These two protein chains interact to form a complex.

Sequence of the first protein:
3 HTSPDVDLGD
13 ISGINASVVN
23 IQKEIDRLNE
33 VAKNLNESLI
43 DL

Sequence of the second protein:
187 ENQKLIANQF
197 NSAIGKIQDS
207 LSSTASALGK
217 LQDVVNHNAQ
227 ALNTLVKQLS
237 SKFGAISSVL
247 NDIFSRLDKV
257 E

Interface contacts:
Residue K202 in the second protein is in contact with residue V33 in the first protein (closest heavy-atom distance 3.7 Å).
Residue R252 in the second protein contacts residue S5 in the first protein (closest heavy-atom distance 4.7 Å).
Residue I203 in the second protein interacts with residue L37 in the first protein (closest heavy-atom distance 4.3 Å).
Residue K238 in the second protein contacts residue L10 in the first protein (closest heavy-atom distance 3.2 Å).
Residue H223 in the second protein contacts residue N17 in the first protein (closest heavy-atom distance 3.4 Å).
Residue A199 in the second protein is in contact with residue S40 in the first protein (closest heavy-atom distance 3.4 Å).
Residue A227 in the second protein contacts residue N17 in the first protein (closest heavy-atom distance 3.8 Å).
Residue K202 in the second protein contacts residue N36 in the first protein (closest heavy-atom distance 3.2 Å).
Residue V220 in the second protein interacts with residue V21 in the first protein (closest heavy-atom distance 3.4 Å).
Residue Q234 in the second protein contacts residue I16 in the first protein (closest heavy-atom distance 4.6 Å).
Residue L231 in the second protein interacts with residue I13 in the first protein (closest heavy-atom distance 4.0 Å).
Residue N224 in the second protein interacts with residue S19 in the first protein (closest heavy-atom distance 2.9 Å).
Residue S206 in the second protein interacts with residue L30 in the first protein (closest heavy-atom distance 3.3 Å).
Residue K216 in the second protein interacts with residue V21 in the first protein (closest heavy-atom distance 4.2 Å).
Residue I192 in the second protein contacts residue L44 in the first protein (closest heavy-atom distance 4.4 Å).
Residue D205 in the second protein interacts with residue R29 in the first protein (closest heavy-atom distance 2.9 Å).
Residue K202 in the second protein interacts with residue E39 in the first protein (closest heavy-atom distance 4.2 Å).
Residue T210 in the second protein contacts residue L30 in the first protein (closest heavy-atom distance 3.5 Å).
Residue L231 in the second protein is in contact with residue I16 in the first protein (closest heavy-atom distance 4.8 Å).
Residue Q195 in the second protein interacts with residue S40 in the first protein (closest heavy-atom distance 3.1 Å).
Residue H223 in the second protein interacts with residue A18 in the first protein (closest heavy-atom distance 4.7 Å).
Residue N224 in the second protein interacts with residue A18 in the first protein (closest heavy-atom distance 3.3 Å).
Residue N188 in the second protein interacts with residue L44 in the first protein (closest heavy-atom distance 3.5 Å).
Residue S209 in the second protein contacts residue E26 in the first protein (closest heavy-atom distance 3.1 Å).
Residue K202 in the second protein contacts residue S40 in the first protein (closest heavy-atom distance 3.7 Å).
Residue V220 in the second protein contacts residue V20 in the first protein (closest heavy-atom distance 4.1 Å).
Residue L191 in the second protein contacts residue D43 in the first protein (closest heavy-atom distance 3.6 Å).
Residue V220 in the second protein contacts residue S19 in the first protein (closest heavy-atom distance 3.7 Å).
Residue K216 in the second protein is in contact with residue I23 in the first protein (closest heavy-atom distance 3.6 Å).
Residue K238 in the second protein interacts with residue D12 in the first protein (closest heavy-atom distance 3.1 Å).
Residue D205 in the second protein interacts with residue V33 in the first protein (closest heavy-atom distance 4.8 Å).
Residue K202 in the second protein contacts residue L37 in the first protein (closest heavy-atom distance 3.6 Å).
Residue S209 in the second protein contacts residue L30 in the first protein (closest heavy-atom distance 4.1 Å).
Residue Q234 in the second protein is in contact with residue I13 in the first protein (closest heavy-atom distance 3.0 Å).
Residue A199 in the second protein interacts with residue L37 in the first protein (closest heavy-atom distance 4.2 Å).
Residue L191 in the second protein interacts with residue L44 in the first protein (closest heavy-atom distance 4.3 Å).
Residue K216 in the second protein contacts residue N22 in the first protein (closest heavy-atom distance 3.9 Å).
Residue H223 in the second protein contacts residue S19 in the first protein (closest heavy-atom distance 2.2 Å).
Residue A213 in the second protein is in contact with residue E26 in the first protein (closest heavy-atom distance 3.9 Å).
Residue Q195 in the second protein interacts with residue L41 in the first protein (closest heavy-atom distance 3.6 Å).
Residue Q234 in the second protein contacts residue S14 in the first protein (closest heavy-atom distance 3.4 Å).
Residue L217 in the second protein interacts with residue I23 in the first protein (closest heavy-atom distance 4.0 Å).
Residue L217 in the second protein contacts residue V21 in the first protein (closest heavy-atom distance 3.7 Å).
Residue I242 in the second protein contacts residue L10 in the first protein (closest heavy-atom distance 3.6 Å).
Residue S206 in the second protein interacts with residue V33 in the first protein (closest heavy-atom distance 4.0 Å).
Residue K238 in the second protein interacts with residue I13 in the first protein (closest heavy-atom distance 3.0 Å).
Residue S209 in the second protein is in contact with residue R29 in the first protein (closest heavy-atom distance 3.3 Å).
Residue S212 in the second protein contacts residue E26 in the first protein (closest heavy-atom distance 2.6 Å).
Residue N224 in the second protein interacts with residue N17 in the first protein (closest heavy-atom distance 4.9 Å).
Residue T230 in the second protein is in contact with residue I16 in the first protein (closest heavy-atom distance 3.5 Å).
Residue K216 in the second protein is in contact with residue E26 in the first protein (closest heavy-atom distance 4.0 Å).
Residue A227 in the second protein contacts residue I16 in the first protein (closest heavy-atom distance 4.7 Å).
Residue K238 in the second protein is in contact with residue G11 in the first protein (closest heavy-atom distance 3.0 Å).
Residue L191 in the second protein contacts residue I42 in the first protein (closest heavy-atom distance 4.7 Å).
Residue S198 in the second protein interacts with residue S40 in the first protein (closest heavy-atom distance 2.6 Å).
Residue Q195 in the second protein contacts residue E39 in the first protein (closest heavy-atom distance 3.2 Å).
Residue I192 in the second protein contacts residue I42 in the first protein (closest heavy-atom distance 3.6 Å).
Residue Q195 in the second protein contacts residue I42 in the first protein (closest heavy-atom distance 3.6 Å).
Residue R252 in the second protein contacts residue H3 in the first protein (closest heavy-atom distance 4.8 Å).
Residue A213 in the second protein contacts residue I23 in the first protein (closest heavy-atom distance 4.0 Å).